Interface contacts:
Residue Q872 in the first protein contacts residue N108 in the second protein (closest heavy-atom distance 3.5 Å).
Residue N86 in the first protein interacts with residue K96 in the second protein (closest heavy-atom distance 4.0 Å).
Residue L47 in the first protein interacts with residue T66 in the second protein (closest heavy-atom distance 4.7 Å).
Residue F53 in the first protein interacts with residue K124 in the second protein (closest heavy-atom distance 2.9 Å).
Residue N86 in the first protein is in contact with residue G95 in the second protein (closest heavy-atom distance 3.5 Å).
Residue L54 in the first protein is in contact with residue L68 in the second protein (closest heavy-atom distance 4.4 Å).
Residue N829 in the first protein contacts residue K80 in the second protein (closest heavy-atom distance 4.7 Å).
Residue D828 in the first protein is in contact with residue D81 in the second protein (closest heavy-atom distance 4.4 Å).
Residue E102 in the first protein interacts with residue K131 in the second protein (closest heavy-atom distance 4.5 Å).
Residue L47 in the first protein contacts residue K131 in the second protein (closest heavy-atom distance 4.6 Å).
Residue L870 in the first protein contacts residue I85 in the second protein (closest heavy-atom distance 4.1 Å).
Residue I825 in the first protein is in contact with residue P89 in the second protein (closest heavy-atom distance 3.8 Å).
Residue K797 in the first protein is in contact with residue L104 in the second protein (closest heavy-atom distance 4.0 Å).
Residue A774 in the first protein interacts with residue R102 in the second protein (closest heavy-atom distance 4.6 Å).
Residue F811 in the first protein interacts with residue S71 in the second protein (closest heavy-atom distance 4.3 Å).
Residue K797 in the first protein interacts with residue K52 in the second protein (closest heavy-atom distance 3.3 Å).
Residue N763 in the first protein is in contact with residue Q51 in the second protein (closest heavy-atom distance 4.3 Å).
Residue F53 in the first protein is in contact with residue P127 in the second protein (closest heavy-atom distance 4.9 Å).
Residue Q831 in the first protein is in contact with residue G82 in the second protein (closest heavy-atom distance 3.9 Å).
Residue Y48 in the first protein contacts residue M129 in the second protein (closest heavy-atom distance 3.4 Å).
Residue F49 in the first protein interacts with residue T66 in the second protein (closest heavy-atom distance 4.5 Å).
Residue L870 in the first protein is in contact with residue N108 in the second protein (closest heavy-atom distance 4.2 Å).
Residue S608 in the first protein interacts with residue D161 in the second protein (closest heavy-atom distance 3.0 Å).
Residue L47 in the first protein interacts with residue M129 in the second protein (closest heavy-atom distance 3.9 Å).
Residue A766 in the first protein is in contact with residue K52 in the second protein (closest heavy-atom distance 4.3 Å).
Residue N157 in the first protein interacts with residue K94 in the second protein (closest heavy-atom distance 4.4 Å).
Residue F49 in the first protein interacts with residue S128 in the second protein (closest heavy-atom distance 3.9 Å).
Residue G812 in the first protein interacts with residue L90 in the second protein (closest heavy-atom distance 4.7 Å).
Residue T762 in the first protein contacts residue R102 in the second protein (closest heavy-atom distance 3.5 Å).
Residue F811 in the first protein interacts with residue L90 in the second protein (closest heavy-atom distance 4.8 Å).
Residue F67 in the first protein interacts with residue F91 in the second protein (closest heavy-atom distance 4.4 Å).
Residue L870 in the first protein contacts residue A106 in the second protein (closest heavy-atom distance 4.2 Å).
Residue L54 in the first protein is in contact with residue K124 in the second protein (closest heavy-atom distance 3.8 Å).
Residue F49 in the first protein interacts with residue M129 in the second protein (closest heavy-atom distance 4.8 Å).
Residue F49 in the first protein is in contact with residue I126 in the second protein (closest heavy-atom distance 4.1 Å).
Residue F67 in the first protein interacts with residue L90 in the second protein (closest heavy-atom distance 4.1 Å).
Residue F67 in the first protein is in contact with residue A92 in the second protein (closest heavy-atom distance 4.1 Å).
Residue L54 in the first protein contacts residue I126 in the second protein (closest heavy-atom distance 4.2 Å).
Residue F53 in the first protein is in contact with residue Q140 in the second protein (closest heavy-atom distance 3.3 Å).
Residue F53 in the first protein contacts residue I126 in the second protein (closest heavy-atom distance 3.7 Å).
Residue Y833 in the first protein contacts residue I85 in the second protein (closest heavy-atom distance 3.8 Å).
Residue H148 in the first protein interacts with residue K94 in the second protein (closest heavy-atom distance 4.7 Å).
Residue Y833 in the first protein interacts with residue T87 in the second protein (closest heavy-atom distance 4.4 Å).
Residue L869 in the first protein is in contact with residue K52 in the second protein (closest heavy-atom distance 4.3 Å).
Residue D63 in the first protein is in contact with residue L90 in the second protein (closest heavy-atom distance 4.5 Å).
Residue F811 in the first protein is in contact with residue Q70 in the second protein (closest heavy-atom distance 3.4 Å).
Residue N86 in the first protein contacts residue K94 in the second protein (closest heavy-atom distance 3.6 Å).
Residue N763 in the first protein interacts with residue Q53 in the second protein (closest heavy-atom distance 3.8 Å).
Residue N50 in the first protein interacts with residue M129 in the second protein (closest heavy-atom distance 4.8 Å).
Residue L799 in the first protein contacts residue I85 in the second protein (closest heavy-atom distance 3.8 Å).
Residue T762 in the first protein is in contact with residue Q53 in the second protein (closest heavy-atom distance 2.5 Å).
Residue D772 in the first protein is in contact with residue R102 in the second protein (closest heavy-atom distance 4.8 Å).
Residue L54 in the first protein contacts residue Q70 in the second protein (closest heavy-atom distance 3.8 Å).
Residue F811 in the first protein interacts with residue P89 in the second protein (closest heavy-atom distance 3.7 Å).
Residue L47 in the first protein is in contact with residue S128 in the second protein (closest heavy-atom distance 4.5 Å).
Residue Q872 in the first protein interacts with residue A106 in the second protein (closest heavy-atom distance 3.8 Å).
Residue F49 in the first protein is in contact with residue P127 in the second protein (closest heavy-atom distance 3.3 Å).
Residue D828 in the first protein contacts residue K80 in the second protein (closest heavy-atom distance 3.4 Å).
Residue L870 in the first protein interacts with residue D105 in the second protein (closest heavy-atom distance 4.5 Å).
Residue Y833 in the first protein is in contact with residue L104 in the second protein (closest heavy-atom distance 3.5 Å).

Sequence of the second protein:
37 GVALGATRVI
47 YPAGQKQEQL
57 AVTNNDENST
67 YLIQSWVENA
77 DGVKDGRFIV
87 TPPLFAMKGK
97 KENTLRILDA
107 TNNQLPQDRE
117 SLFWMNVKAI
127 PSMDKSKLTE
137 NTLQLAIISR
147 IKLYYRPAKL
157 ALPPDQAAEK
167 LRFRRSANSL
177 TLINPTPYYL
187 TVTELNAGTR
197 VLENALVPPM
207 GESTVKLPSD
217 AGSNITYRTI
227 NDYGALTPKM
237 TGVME

This data describes a binding interaction between two proteins.

Sequence of the first protein:
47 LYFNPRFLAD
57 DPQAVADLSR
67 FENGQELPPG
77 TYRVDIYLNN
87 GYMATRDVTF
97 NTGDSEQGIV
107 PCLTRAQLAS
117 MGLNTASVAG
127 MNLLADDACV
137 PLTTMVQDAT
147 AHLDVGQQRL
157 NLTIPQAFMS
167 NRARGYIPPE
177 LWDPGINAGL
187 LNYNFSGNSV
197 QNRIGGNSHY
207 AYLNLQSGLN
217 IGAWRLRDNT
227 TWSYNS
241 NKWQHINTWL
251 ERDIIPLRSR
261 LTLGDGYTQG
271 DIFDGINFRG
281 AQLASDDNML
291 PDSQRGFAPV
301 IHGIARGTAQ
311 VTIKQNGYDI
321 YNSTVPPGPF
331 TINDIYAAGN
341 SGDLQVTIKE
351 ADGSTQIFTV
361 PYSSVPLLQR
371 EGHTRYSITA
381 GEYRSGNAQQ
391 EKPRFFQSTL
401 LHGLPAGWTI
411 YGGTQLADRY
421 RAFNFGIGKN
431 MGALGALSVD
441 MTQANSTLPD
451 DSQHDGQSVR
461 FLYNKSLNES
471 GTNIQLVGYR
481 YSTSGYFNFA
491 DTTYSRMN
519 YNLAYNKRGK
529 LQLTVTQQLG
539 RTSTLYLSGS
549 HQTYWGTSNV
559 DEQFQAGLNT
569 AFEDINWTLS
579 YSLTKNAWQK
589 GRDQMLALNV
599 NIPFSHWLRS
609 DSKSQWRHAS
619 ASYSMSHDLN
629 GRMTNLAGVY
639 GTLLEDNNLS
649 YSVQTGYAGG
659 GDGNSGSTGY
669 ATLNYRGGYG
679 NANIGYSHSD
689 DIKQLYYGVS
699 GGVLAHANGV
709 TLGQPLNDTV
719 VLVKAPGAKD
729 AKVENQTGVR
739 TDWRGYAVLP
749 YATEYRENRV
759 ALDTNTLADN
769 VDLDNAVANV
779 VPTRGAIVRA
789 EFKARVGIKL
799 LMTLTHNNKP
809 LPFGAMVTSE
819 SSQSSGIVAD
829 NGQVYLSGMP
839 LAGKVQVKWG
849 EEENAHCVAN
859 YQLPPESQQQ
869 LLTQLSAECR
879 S